Interface contacts:
Residue G90 in the first protein contacts residue L10 in the second protein (closest heavy-atom distance 4.6 Å).
Residue N89 in the first protein interacts with residue L10 in the second protein (closest heavy-atom distance 3.7 Å).
Residue Y88 in the first protein interacts with residue L10 in the second protein (closest heavy-atom distance 3.3 Å).
Residue N89 in the first protein is in contact with residue G7 in the second protein (closest heavy-atom distance 3.9 Å).
Residue V86 in the first protein interacts with residue G11 in the second protein (closest heavy-atom distance 4.9 Å).
Residue Y88 in the first protein contacts residue G11 in the second protein (closest heavy-atom distance 2.9 Å).
Residue N89 in the first protein contacts residue G11 in the second protein (closest heavy-atom distance 3.8 Å).
Residue G90 in the first protein interacts with residue G11 in the second protein (closest heavy-atom distance 3.7 Å).
Residue K87 in the first protein contacts residue G11 in the second protein (closest heavy-atom distance 3.2 Å).
Residue Y88 in the first protein contacts residue G9 in the second protein (closest heavy-atom distance 3.1 Å).
Residue Y95 in the first protein is in contact with residue G7 in the second protein (closest heavy-atom distance 4.2 Å).
Residue N89 in the first protein contacts residue G9 in the second protein (closest heavy-atom distance 3.0 Å).

Sequence of the first protein:
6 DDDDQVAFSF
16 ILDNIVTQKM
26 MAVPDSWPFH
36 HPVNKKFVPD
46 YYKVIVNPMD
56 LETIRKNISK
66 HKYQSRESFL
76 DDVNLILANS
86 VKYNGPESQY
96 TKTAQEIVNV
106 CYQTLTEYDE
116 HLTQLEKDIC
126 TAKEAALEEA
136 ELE

This data describes a binding interaction between two proteins.

Sequence of the second protein:
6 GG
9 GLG